Sequence of the first protein:
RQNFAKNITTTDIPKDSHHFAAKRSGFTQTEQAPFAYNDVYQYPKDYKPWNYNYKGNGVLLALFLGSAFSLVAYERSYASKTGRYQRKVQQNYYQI

The following describes two proteins that form a bound complex.

Sequence of the second protein:
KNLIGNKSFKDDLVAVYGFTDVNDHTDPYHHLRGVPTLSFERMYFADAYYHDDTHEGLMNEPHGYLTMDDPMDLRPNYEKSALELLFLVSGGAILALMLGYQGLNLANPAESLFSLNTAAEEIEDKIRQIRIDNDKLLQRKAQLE

Contacts between the two chains:
Residue L160 in the second protein is in contact with residue S87 in the first protein (closest heavy-atom distance 4.0 Å).
Residue H124 in the second protein is in contact with residue W67 in the first protein (closest heavy-atom distance 3.9 Å).
Residue G125 in the second protein contacts residue W67 in the first protein (closest heavy-atom distance 3.3 Å).
Residue Y126 in the second protein contacts residue P66 in the first protein (closest heavy-atom distance 3.5 Å).
Residue L135 in the second protein contacts residue A22 in the first protein (closest heavy-atom distance 4.3 Å).
Residue M133 in the second protein contacts residue Y60 in the first protein (closest heavy-atom distance 3.5 Å).
Residue L156 in the second protein contacts residue G83 in the first protein (closest heavy-atom distance 4.3 Å).
Residue L149 in the second protein contacts residue V76 in the first protein (closest heavy-atom distance 4.8 Å).
Residue G161 in the second protein interacts with residue S87 in the first protein (closest heavy-atom distance 4.8 Å).
Residue G125 in the second protein is in contact with residue P66 in the first protein (closest heavy-atom distance 3.2 Å).
Residue L127 in the second protein is in contact with residue N68 in the first protein (closest heavy-atom distance 4.3 Å).
Residue P132 in the second protein interacts with residue Y60 in the first protein (closest heavy-atom distance 3.8 Å).
Residue L135 in the second protein interacts with residue F21 in the first protein (closest heavy-atom distance 4.2 Å).
Residue L127 in the second protein interacts with residue Y69 in the first protein (closest heavy-atom distance 3.9 Å).
Residue L135 in the second protein is in contact with residue I25 in the first protein (closest heavy-atom distance 3.8 Å).
Residue T128 in the second protein interacts with residue P66 in the first protein (closest heavy-atom distance 5.0 Å).
Residue L135 in the second protein contacts residue K23 in the first protein (closest heavy-atom distance 3.3 Å).
Residue M133 in the second protein is in contact with residue P31 in the first protein (closest heavy-atom distance 3.9 Å).
Residue L149 in the second protein contacts residue L80 in the first protein (closest heavy-atom distance 4.8 Å).
Residue P123 in the second protein contacts residue W67 in the first protein (closest heavy-atom distance 3.5 Å).
Residue D134 in the second protein interacts with residue F21 in the first protein (closest heavy-atom distance 4.7 Å).
Residue M133 in the second protein is in contact with residue Q59 in the first protein (closest heavy-atom distance 3.2 Å).
Residue G161 in the second protein contacts residue Y91 in the first protein (closest heavy-atom distance 3.5 Å).
Residue N166 in the second protein is in contact with residue K98 in the first protein (closest heavy-atom distance 3.5 Å).
Residue L127 in the second protein is in contact with residue W67 in the first protein (closest heavy-atom distance 3.4 Å).
Residue A157 in the second protein is in contact with residue F86 in the first protein (closest heavy-atom distance 3.6 Å).
Residue L135 in the second protein contacts residue I30 in the first protein (closest heavy-atom distance 3.8 Å).
Residue M133 in the second protein contacts residue P61 in the first protein (closest heavy-atom distance 5.0 Å).
Residue L156 in the second protein interacts with residue S87 in the first protein (closest heavy-atom distance 2.9 Å).
Residue Y162 in the second protein interacts with residue S94 in the first protein (closest heavy-atom distance 4.8 Å).
Residue D131 in the second protein interacts with residue Y60 in the first protein (closest heavy-atom distance 4.8 Å).
Residue L135 in the second protein contacts residue Y58 in the first protein (closest heavy-atom distance 4.5 Å).
Residue Y126 in the second protein is in contact with residue W67 in the first protein (closest heavy-atom distance 4.8 Å).
Residue L127 in the second protein is in contact with residue P66 in the first protein (closest heavy-atom distance 2.8 Å).
Residue N166 in the second protein interacts with residue S94 in the first protein (closest heavy-atom distance 4.5 Å).
Residue K141 in the second protein contacts residue Y69 in the first protein (closest heavy-atom distance 4.2 Å).
Residue R136 in the second protein is in contact with residue F21 in the first protein (closest heavy-atom distance 3.6 Å).
Residue L165 in the second protein interacts with residue Y95 in the first protein (closest heavy-atom distance 3.6 Å).
Residue L165 in the second protein interacts with residue S94 in the first protein (closest heavy-atom distance 3.5 Å).
Residue L156 in the second protein contacts residue S84 in the first protein (closest heavy-atom distance 4.4 Å).
Residue Y126 in the second protein interacts with residue Y60 in the first protein (closest heavy-atom distance 4.7 Å).
Residue L165 in the second protein contacts residue K98 in the first protein (closest heavy-atom distance 3.8 Å).
Residue R136 in the second protein contacts residue Q19 in the first protein (closest heavy-atom distance 3.6 Å).
Residue L165 in the second protein contacts residue Y91 in the first protein (closest heavy-atom distance 4.1 Å).
Residue P132 in the second protein is in contact with residue Y64 in the first protein (closest heavy-atom distance 3.4 Å).
Residue M133 in the second protein contacts residue Y58 in the first protein (closest heavy-atom distance 3.5 Å).
Residue L156 in the second protein contacts residue L80 in the first protein (closest heavy-atom distance 4.6 Å).